Interface contacts:
Residue S50 in chain B interacts with residue P16 in chain A (closest heavy-atom distance 4.2 Å).
Residue S269 in chain B is in contact with residue F17 in chain A (closest heavy-atom distance 3.9 Å).
Residue S50 in chain B is in contact with residue F11 in chain A (closest heavy-atom distance 3.4 Å).
Residue A22 in chain B interacts with residue F11 in chain A (closest heavy-atom distance 3.8 Å).
Residue A276 in chain B interacts with residue F6 in chain A (closest heavy-atom distance 3.9 Å).
Residue Y125 in chain B contacts residue D9 in chain A (closest heavy-atom distance 2.9 Å).
Residue T24 in chain B contacts residue F6 in chain A (closest heavy-atom distance 3.9 Å).
Residue E15 in chain B interacts with residue P21 in chain A (closest heavy-atom distance 4.8 Å).
Residue Y125 in chain B interacts with residue V12 in chain A (closest heavy-atom distance 4.4 Å).
Residue Y125 in chain B contacts residue P16 in chain A (closest heavy-atom distance 4.1 Å).
Residue K272 in chain B is in contact with residue V12 in chain A (closest heavy-atom distance 3.7 Å).
Residue N127 in chain B interacts with residue D9 in chain A (closest heavy-atom distance 2.8 Å).
Residue A20 in chain B is in contact with residue F11 in chain A (closest heavy-atom distance 4.1 Å).
Residue R274 in chain B interacts with residue Q7 in chain A (closest heavy-atom distance 2.9 Å).
Residue S50 in chain B interacts with residue F17 in chain A (closest heavy-atom distance 3.5 Å).
Residue R274 in chain B interacts with residue V12 in chain A (closest heavy-atom distance 4.1 Å).
Residue Y125 in chain B contacts residue F17 in chain A (closest heavy-atom distance 4.1 Å).
Residue R267 in chain B interacts with residue D20 in chain A (closest heavy-atom distance 2.7 Å).
Residue A21 in chain B contacts residue F11 in chain A (closest heavy-atom distance 3.8 Å).
Residue R274 in chain B is in contact with residue P10 in chain A (closest heavy-atom distance 3.3 Å).
Residue R267 in chain B contacts residue P21 in chain A (closest heavy-atom distance 4.5 Å).
Residue R274 in chain B is in contact with residue F6 in chain A (closest heavy-atom distance 3.5 Å).
Residue E15 in chain B is in contact with residue F22 in chain A (closest heavy-atom distance 3.7 Å).
Residue P52 in chain B is in contact with residue F17 in chain A (closest heavy-atom distance 3.5 Å).
Residue R274 in chain B contacts residue D9 in chain A (closest heavy-atom distance 4.2 Å).
Residue W17 in chain B interacts with residue F22 in chain A (closest heavy-atom distance 3.4 Å).
Residue E15 in chain B is in contact with residue G23 in chain A (closest heavy-atom distance 3.6 Å).
Residue E25 in chain B interacts with residue F6 in chain A (closest heavy-atom distance 4.7 Å).
Residue F275 in chain B interacts with residue F6 in chain A (closest heavy-atom distance 3.5 Å).
Residue F51 in chain B contacts residue F17 in chain A (closest heavy-atom distance 3.6 Å).
Residue Y125 in chain B is in contact with residue D15 in chain A (closest heavy-atom distance 3.7 Å).
Residue G54 in chain B contacts residue F22 in chain A (closest heavy-atom distance 4.7 Å).
Residue V248 in chain B interacts with residue F6 in chain A (closest heavy-atom distance 4.1 Å).
Residue L270 in chain B contacts residue F11 in chain A (closest heavy-atom distance 4.2 Å).
Residue Y125 in chain B contacts residue S14 in chain A (closest heavy-atom distance 3.7 Å).
Residue N127 in chain B is in contact with residue P10 in chain A (closest heavy-atom distance 3.8 Å).
Residue Y26 in chain B contacts residue F6 in chain A (closest heavy-atom distance 3.1 Å).
Residue P52 in chain B contacts residue F22 in chain A (closest heavy-atom distance 4.4 Å).
Residue A20 in chain B contacts residue F17 in chain A (closest heavy-atom distance 3.7 Å).
Residue P18 in chain B interacts with residue D20 in chain A (closest heavy-atom distance 3.6 Å).
Residue N127 in chain B interacts with residue F11 in chain A (closest heavy-atom distance 3.5 Å).
Residue A20 in chain B contacts residue P16 in chain A (closest heavy-atom distance 4.1 Å).
Residue S16 in chain B is in contact with residue F22 in chain A (closest heavy-atom distance 4.3 Å).
Residue P18 in chain B interacts with residue F22 in chain A (closest heavy-atom distance 3.6 Å).
Residue R267 in chain B interacts with residue F22 in chain A (closest heavy-atom distance 4.3 Å).
Residue S269 in chain B interacts with residue P16 in chain A (closest heavy-atom distance 3.4 Å).
Residue A22 in chain B contacts residue P10 in chain A (closest heavy-atom distance 3.5 Å).
Residue K272 in chain B contacts residue F11 in chain A (closest heavy-atom distance 4.1 Å).
Residue Y125 in chain B interacts with residue F11 in chain A (closest heavy-atom distance 3.9 Å).
Residue P18 in chain B is in contact with residue F17 in chain A (closest heavy-atom distance 3.8 Å).
Residue K272 in chain B contacts residue P10 in chain A (closest heavy-atom distance 2.8 Å).
Residue G249 in chain B contacts residue F6 in chain A (closest heavy-atom distance 4.7 Å).
Residue S269 in chain B contacts residue D20 in chain A (closest heavy-atom distance 3.7 Å).
Residue Y125 in chain B is in contact with residue G13 in chain A (closest heavy-atom distance 3.3 Å).
Residue V19 in chain B interacts with residue F17 in chain A (closest heavy-atom distance 3.7 Å).
Residue T48 in chain B is in contact with residue P10 in chain A (closest heavy-atom distance 4.1 Å).
Residue R274 in chain B contacts residue S8 in chain A (closest heavy-atom distance 4.8 Å).
Residue S124 in chain B is in contact with residue D15 in chain A (closest heavy-atom distance 3.0 Å).
Residue T24 in chain B contacts residue P10 in chain A (closest heavy-atom distance 4.4 Å).
Residue I55 in chain B contacts residue F22 in chain A (closest heavy-atom distance 4.8 Å).

The following describes two proteins that form a bound complex.

Sequence of chain B:
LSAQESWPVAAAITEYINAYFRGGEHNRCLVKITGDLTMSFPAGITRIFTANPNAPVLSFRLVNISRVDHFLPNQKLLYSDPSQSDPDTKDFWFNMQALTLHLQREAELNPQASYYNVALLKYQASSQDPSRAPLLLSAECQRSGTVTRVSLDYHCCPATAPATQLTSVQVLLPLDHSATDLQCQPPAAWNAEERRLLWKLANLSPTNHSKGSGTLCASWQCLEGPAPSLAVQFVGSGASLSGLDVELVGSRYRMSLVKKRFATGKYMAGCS

Sequence of chain A:
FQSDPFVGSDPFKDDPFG